Contacts between the two chains:
Residue D46 in chain A contacts residue S69 in chain B (closest heavy-atom distance 3.5 Å).
Residue V29 in chain A interacts with residue S33 in chain B (closest heavy-atom distance 3.5 Å).
Residue G27 in chain A contacts residue Y30 in chain B (closest heavy-atom distance 3.5 Å).
Residue T21 in chain A is in contact with residue N24 in chain B (closest heavy-atom distance 3.5 Å).
Residue Y30 in chain A contacts residue M34 in chain B (closest heavy-atom distance 3.2 Å).
Residue P19 in chain A interacts with residue N17 in chain B (closest heavy-atom distance 3.6 Å).
Residue G39 in chain A interacts with residue W67 in chain B (closest heavy-atom distance 4.0 Å).
Residue T42 in chain A is in contact with residue D66 in chain B (closest heavy-atom distance 3.6 Å).
Residue Y30 in chain A interacts with residue T36 in chain B (closest heavy-atom distance 4.2 Å).
Residue P33 in chain A contacts residue Q37 in chain B (closest heavy-atom distance 4.0 Å).
Residue D46 in chain A interacts with residue A72 in chain B (closest heavy-atom distance 3.8 Å).
Residue R34 in chain A contacts residue D35 in chain B (closest heavy-atom distance 2.6 Å).
Residue K206 in chain A interacts with residue S77 in chain B (closest heavy-atom distance 4.3 Å).
Residue K20 in chain A is in contact with residue S20 in chain B (closest heavy-atom distance 4.5 Å).
Residue N31 in chain A interacts with residue M34 in chain B (closest heavy-atom distance 2.7 Å).
Residue L37 in chain A is in contact with residue D66 in chain B (closest heavy-atom distance 3.7 Å).
Residue P24 in chain A interacts with residue Y26 in chain B (closest heavy-atom distance 3.7 Å).
Residue A22 in chain A is in contact with residue Q31 in chain B (closest heavy-atom distance 3.1 Å).
Residue T35 in chain A contacts residue Q37 in chain B (closest heavy-atom distance 2.9 Å).
Residue A50 in chain A contacts residue A72 in chain B (closest heavy-atom distance 4.2 Å).
Residue R40 in chain A contacts residue F68 in chain B (closest heavy-atom distance 3.2 Å).
Residue V29 in chain A contacts residue M34 in chain B (closest heavy-atom distance 2.8 Å).
Residue P33 in chain A is in contact with residue T36 in chain B (closest heavy-atom distance 3.1 Å).
Residue R40 in chain A is in contact with residue D66 in chain B (closest heavy-atom distance 3.6 Å).
Residue K28 in chain A contacts residue Q29 in chain B (closest heavy-atom distance 3.1 Å).
Residue F41 in chain A contacts residue F68 in chain B (closest heavy-atom distance 3.5 Å).
Residue D23 in chain A contacts residue Y26 in chain B (closest heavy-atom distance 3.2 Å).
Residue Y30 in chain A interacts with residue Q29 in chain B (closest heavy-atom distance 3.6 Å).
Residue P33 in chain A contacts residue L38 in chain B (closest heavy-atom distance 3.7 Å).
Residue R34 in chain A is in contact with residue Q37 in chain B (closest heavy-atom distance 4.5 Å).
Residue V47 in chain A is in contact with residue F68 in chain B (closest heavy-atom distance 3.7 Å).
Residue N31 in chain A is in contact with residue D35 in chain B (closest heavy-atom distance 3.3 Å).
Residue A50 in chain A interacts with residue L71 in chain B (closest heavy-atom distance 4.0 Å).
Residue T21 in chain A interacts with residue T18 in chain B (closest heavy-atom distance 4.5 Å).
Residue P19 in chain A interacts with residue G19 in chain B (closest heavy-atom distance 3.2 Å).
Residue P24 in chain A interacts with residue Y30 in chain B (closest heavy-atom distance 3.2 Å).
Residue G39 in chain A is in contact with residue F68 in chain B (closest heavy-atom distance 3.5 Å).
Residue K28 in chain A interacts with residue Y30 in chain B (closest heavy-atom distance 3.4 Å).
Residue P19 in chain A interacts with residue T18 in chain B (closest heavy-atom distance 3.4 Å).
Residue T35 in chain A interacts with residue L38 in chain B (closest heavy-atom distance 3.0 Å).
Residue Y26 in chain A contacts residue Y30 in chain B (closest heavy-atom distance 4.1 Å).
Residue D18 in chain A is in contact with residue N17 in chain B (closest heavy-atom distance 3.5 Å).
Residue K206 in chain A interacts with residue A72 in chain B (closest heavy-atom distance 3.7 Å).
Residue C51 in chain A contacts residue F68 in chain B (closest heavy-atom distance 4.4 Å).
Residue P24 in chain A is in contact with residue Q31 in chain B (closest heavy-atom distance 3.6 Å).
Residue R40 in chain A interacts with residue W67 in chain B (closest heavy-atom distance 3.4 Å).
Residue N31 in chain A is in contact with residue S33 in chain B (closest heavy-atom distance 2.8 Å).
Residue P19 in chain A is in contact with residue S20 in chain B (closest heavy-atom distance 3.9 Å).
Residue V29 in chain A contacts residue N32 in chain B (closest heavy-atom distance 4.1 Å).
Residue N31 in chain A interacts with residue T36 in chain B (closest heavy-atom distance 3.0 Å).
Residue N151 in chain A is in contact with residue F80 in chain B (closest heavy-atom distance 3.9 Å).
Residue T17 in chain A contacts residue N17 in chain B (closest heavy-atom distance 3.1 Å).
Residue D23 in chain A is in contact with residue Q31 in chain B (closest heavy-atom distance 4.5 Å).
Residue P32 in chain A is in contact with residue T36 in chain B (closest heavy-atom distance 3.9 Å).
Residue R34 in chain A contacts residue T36 in chain B (closest heavy-atom distance 4.1 Å).
Residue D46 in chain A is in contact with residue F68 in chain B (closest heavy-atom distance 4.0 Å).
Residue G27 in chain A contacts residue Q29 in chain B (closest heavy-atom distance 4.0 Å).
Residue E49 in chain A interacts with residue A72 in chain B (closest heavy-atom distance 3.9 Å).
Residue T21 in chain A is in contact with residue Q31 in chain B (closest heavy-atom distance 3.3 Å).
Residue T42 in chain A interacts with residue S69 in chain B (closest heavy-atom distance 3.8 Å).

Sequence of chain A:
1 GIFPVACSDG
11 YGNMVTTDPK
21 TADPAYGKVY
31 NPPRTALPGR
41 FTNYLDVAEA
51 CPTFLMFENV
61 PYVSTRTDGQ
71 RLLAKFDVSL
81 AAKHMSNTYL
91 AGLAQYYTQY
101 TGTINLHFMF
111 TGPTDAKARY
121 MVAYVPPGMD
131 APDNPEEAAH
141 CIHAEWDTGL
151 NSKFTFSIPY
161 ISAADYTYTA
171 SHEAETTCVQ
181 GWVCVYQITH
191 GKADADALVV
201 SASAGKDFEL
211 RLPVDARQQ

This data describes a binding interaction between two proteins.

Sequence of chain B:
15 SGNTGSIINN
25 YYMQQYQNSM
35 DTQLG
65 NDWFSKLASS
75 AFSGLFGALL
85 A